Sequence of chain A:
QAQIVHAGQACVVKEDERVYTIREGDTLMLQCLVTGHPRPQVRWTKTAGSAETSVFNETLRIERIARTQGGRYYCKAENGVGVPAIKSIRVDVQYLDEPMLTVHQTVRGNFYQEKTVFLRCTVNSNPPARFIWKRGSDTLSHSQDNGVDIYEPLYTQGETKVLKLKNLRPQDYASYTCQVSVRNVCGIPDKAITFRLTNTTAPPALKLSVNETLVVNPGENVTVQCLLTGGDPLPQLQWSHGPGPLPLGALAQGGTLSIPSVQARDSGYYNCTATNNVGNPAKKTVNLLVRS

Sequence of chain B:
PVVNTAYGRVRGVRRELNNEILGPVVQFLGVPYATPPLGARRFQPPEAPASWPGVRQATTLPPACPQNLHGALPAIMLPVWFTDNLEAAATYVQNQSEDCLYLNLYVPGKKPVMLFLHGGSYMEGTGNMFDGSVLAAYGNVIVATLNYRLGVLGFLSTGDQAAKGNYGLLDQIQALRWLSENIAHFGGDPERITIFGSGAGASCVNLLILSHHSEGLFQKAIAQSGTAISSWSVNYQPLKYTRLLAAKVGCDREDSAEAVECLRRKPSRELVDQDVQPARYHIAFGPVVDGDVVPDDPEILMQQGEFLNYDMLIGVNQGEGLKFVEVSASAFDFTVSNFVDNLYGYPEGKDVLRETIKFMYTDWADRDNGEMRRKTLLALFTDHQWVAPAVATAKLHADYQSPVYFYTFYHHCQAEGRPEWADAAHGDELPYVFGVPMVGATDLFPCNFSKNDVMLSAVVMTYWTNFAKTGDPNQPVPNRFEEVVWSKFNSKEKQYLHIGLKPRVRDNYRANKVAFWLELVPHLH

These two protein chains interact to form a complex.

Contacts between the two chains:
Residue A75 in chain B is in contact with residue F132 in chain A (closest heavy-atom distance 3.2 Å).
Residue A78 in chain B contacts residue R129 in chain A (closest heavy-atom distance 3.6 Å).
Residue L76 in chain B contacts residue F132 in chain A (closest heavy-atom distance 3.8 Å).
Residue Y269 in chain B interacts with residue Q134 in chain A (closest heavy-atom distance 4.2 Å).
Residue T371 in chain B contacts residue T124 in chain A (closest heavy-atom distance 3.9 Å).
Residue K268 in chain B contacts residue Q134 in chain A (closest heavy-atom distance 3.8 Å).
Residue Q305 in chain B contacts residue F132 in chain A (closest heavy-atom distance 3.5 Å).
Residue Q305 in chain B contacts residue Y133 in chain A (closest heavy-atom distance 3.7 Å).
Residue Y382 in chain B contacts residue E135 in chain A (closest heavy-atom distance 4.2 Å).
Residue L272 in chain B interacts with residue Q134 in chain A (closest heavy-atom distance 4.2 Å).
Residue E391 in chain B interacts with residue E173 in chain A (closest heavy-atom distance 4.3 Å).
Residue K394 in chain B is in contact with residue L175 in chain A (closest heavy-atom distance 4.5 Å).
Residue A307 in chain B interacts with residue Q134 in chain A (closest heavy-atom distance 4.5 Å).
Residue S366 in chain B interacts with residue R141 in chain A (closest heavy-atom distance 3.5 Å).
Residue Q305 in chain B contacts residue Q134 in chain A (closest heavy-atom distance 3.3 Å).
Residue H310 in chain B contacts residue Y133 in chain A (closest heavy-atom distance 4.0 Å).
Residue T86 in chain B is in contact with residue R129 in chain A (closest heavy-atom distance 3.8 Å).
Residue E391 in chain B is in contact with residue L175 in chain A (closest heavy-atom distance 3.2 Å).
Residue S373 in chain B contacts residue K185 in chain A (closest heavy-atom distance 3.5 Å).
Residue D377 in chain B contacts residue K185 in chain A (closest heavy-atom distance 2.9 Å).
Residue S373 in chain B contacts residue Y172 in chain A (closest heavy-atom distance 3.9 Å).
Residue F370 in chain B contacts residue V183 in chain A (closest heavy-atom distance 3.8 Å).
Residue A307 in chain B contacts residue E135 in chain A (closest heavy-atom distance 3.1 Å).
Residue I79 in chain B contacts residue Y133 in chain A (closest heavy-atom distance 3.9 Å).
Residue F395 in chain B contacts residue Y176 in chain A (closest heavy-atom distance 3.5 Å).
Residue Y382 in chain B interacts with residue K187 in chain A (closest heavy-atom distance 3.5 Å).
Residue N378 in chain B interacts with residue E135 in chain A (closest heavy-atom distance 3.7 Å).
Residue K351 in chain B is in contact with residue R129 in chain A (closest heavy-atom distance 3.2 Å).
Residue E354 in chain B contacts residue R129 in chain A (closest heavy-atom distance 3.9 Å).
Residue P306 in chain B is in contact with residue E135 in chain A (closest heavy-atom distance 3.8 Å).
Residue R390 in chain B interacts with residue Y172 in chain A (closest heavy-atom distance 3.1 Å).
Residue W400 in chain B interacts with residue Y176 in chain A (closest heavy-atom distance 3.6 Å).
Residue F370 in chain B is in contact with residue Y172 in chain A (closest heavy-atom distance 3.8 Å).
Residue K394 in chain B is in contact with residue Y176 in chain A (closest heavy-atom distance 4.4 Å).
Residue N374 in chain B contacts residue T137 in chain A (closest heavy-atom distance 3.4 Å).
Residue F370 in chain B interacts with residue H122 in chain A (closest heavy-atom distance 3.6 Å).
Residue D369 in chain B contacts residue Y172 in chain A (closest heavy-atom distance 2.5 Å).
Residue F370 in chain B interacts with residue T124 in chain A (closest heavy-atom distance 3.8 Å).
Residue A307 in chain B contacts residue Y133 in chain A (closest heavy-atom distance 3.1 Å).
Residue D369 in chain B contacts residue P174 in chain A (closest heavy-atom distance 3.7 Å).
Residue N374 in chain B interacts with residue K185 in chain A (closest heavy-atom distance 3.0 Å).
Residue M80 in chain B interacts with residue Y133 in chain A (closest heavy-atom distance 3.7 Å).
Residue E391 in chain B interacts with residue Y176 in chain A (closest heavy-atom distance 3.6 Å).
Residue K386 in chain B interacts with residue D170 in chain A (closest heavy-atom distance 3.3 Å).
Residue S373 in chain B contacts residue F139 in chain A (closest heavy-atom distance 4.0 Å).
Residue R308 in chain B contacts residue T137 in chain A (closest heavy-atom distance 2.5 Å).
Residue P306 in chain B is in contact with residue F132 in chain A (closest heavy-atom distance 3.4 Å).
Residue A75 in chain B contacts residue N131 in chain A (closest heavy-atom distance 4.3 Å).
Residue P77 in chain B is in contact with residue F132 in chain A (closest heavy-atom distance 3.4 Å).
Residue F370 in chain B contacts residue F139 in chain A (closest heavy-atom distance 3.4 Å).
Residue N374 in chain B contacts residue F139 in chain A (closest heavy-atom distance 3.7 Å).
Residue D387 in chain B interacts with residue Y172 in chain A (closest heavy-atom distance 3.6 Å).
Residue R308 in chain B contacts residue E135 in chain A (closest heavy-atom distance 2.5 Å).
Residue Q305 in chain B is in contact with residue N131 in chain A (closest heavy-atom distance 2.9 Å).
Residue Y309 in chain B interacts with residue Y133 in chain A (closest heavy-atom distance 3.5 Å).
Residue R308 in chain B interacts with residue Y133 in chain A (closest heavy-atom distance 3.6 Å).
Residue P306 in chain B interacts with residue Q134 in chain A (closest heavy-atom distance 3.3 Å).
Residue D377 in chain B contacts residue D170 in chain A (closest heavy-atom distance 3.1 Å).
Residue P306 in chain B contacts residue Y133 in chain A (closest heavy-atom distance 3.6 Å).
Residue E391 in chain B contacts residue P174 in chain A (closest heavy-atom distance 3.8 Å).